Sequence of protein 2:
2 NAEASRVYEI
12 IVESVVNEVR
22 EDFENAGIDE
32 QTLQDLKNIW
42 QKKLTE

These two protein chains interact to form a complex.

Sequence of protein 1:
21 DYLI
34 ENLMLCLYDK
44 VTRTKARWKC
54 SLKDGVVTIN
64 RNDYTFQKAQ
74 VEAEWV

Contacts between the two chains:
Residue F69 in protein 1 contacts residue E4 in protein 2 (closest heavy-atom distance 4.7 Å).
Residue T68 in protein 1 is in contact with residue E4 in protein 2 (closest heavy-atom distance 3.2 Å).
Residue D66 in protein 1 interacts with residue N2 in protein 2 (closest heavy-atom distance 3.4 Å).
Residue D66 in protein 1 contacts residue Y9 in protein 2 (closest heavy-atom distance 2.8 Å).
Residue V59 in protein 1 interacts with residue Y9 in protein 2 (closest heavy-atom distance 3.6 Å).
Residue T68 in protein 1 contacts residue A5 in protein 2 (closest heavy-atom distance 3.6 Å).
Residue T68 in protein 1 contacts residue Y9 in protein 2 (closest heavy-atom distance 4.3 Å).
Residue D66 in protein 1 contacts residue A5 in protein 2 (closest heavy-atom distance 3.5 Å).
Residue T68 in protein 1 interacts with residue V8 in protein 2 (closest heavy-atom distance 3.6 Å).
Residue Y67 in protein 1 is in contact with residue N2 in protein 2 (closest heavy-atom distance 3.2 Å).
Residue Y67 in protein 1 contacts residue A5 in protein 2 (closest heavy-atom distance 4.3 Å).